This data describes a binding interaction between two proteins.

Sequence of protein 2:
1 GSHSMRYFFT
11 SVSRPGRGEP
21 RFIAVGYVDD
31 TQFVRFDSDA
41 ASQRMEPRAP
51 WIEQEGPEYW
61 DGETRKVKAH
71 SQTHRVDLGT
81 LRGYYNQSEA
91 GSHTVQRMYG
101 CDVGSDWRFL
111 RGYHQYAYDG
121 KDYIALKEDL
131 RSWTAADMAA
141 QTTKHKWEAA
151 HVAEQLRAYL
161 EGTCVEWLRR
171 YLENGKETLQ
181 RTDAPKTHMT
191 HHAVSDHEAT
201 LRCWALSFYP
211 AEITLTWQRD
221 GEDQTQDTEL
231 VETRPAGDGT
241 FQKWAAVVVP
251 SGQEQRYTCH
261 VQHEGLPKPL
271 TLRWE

Contacts between the two chains:
Residue F9 in protein 2 contacts residue L2 in protein 1 (closest heavy-atom distance 3.7 Å).
Residue Y159 in protein 2 contacts residue Y3 in protein 1 (closest heavy-atom distance 3.5 Å).
Residue Y159 in protein 2 is in contact with residue R1 in protein 1 (closest heavy-atom distance 2.6 Å).
Residue M45 in protein 2 is in contact with residue L2 in protein 1 (closest heavy-atom distance 3.4 Å).
Residue L81 in protein 2 contacts residue I10 in protein 1 (closest heavy-atom distance 3.9 Å).
Residue V152 in protein 2 is in contact with residue Y3 in protein 1 (closest heavy-atom distance 4.8 Å).
Residue E63 in protein 2 contacts residue R1 in protein 1 (closest heavy-atom distance 3.3 Å).
Residue Y59 in protein 2 contacts residue R1 in protein 1 (closest heavy-atom distance 3.9 Å).
Residue K146 in protein 2 contacts residue T8 in protein 1 (closest heavy-atom distance 4.7 Å).
Residue Y84 in protein 2 interacts with residue I10 in protein 1 (closest heavy-atom distance 3.0 Å).
Residue K66 in protein 2 is in contact with residue L2 in protein 1 (closest heavy-atom distance 2.9 Å).
Residue Q72 in protein 2 is in contact with residue Y9 in protein 1 (closest heavy-atom distance 4.7 Å).
Residue Y7 in protein 2 contacts residue R1 in protein 1 (closest heavy-atom distance 2.6 Å).
Residue H70 in protein 2 is in contact with residue Y3 in protein 1 (closest heavy-atom distance 3.3 Å).
Residue Q155 in protein 2 contacts residue N5 in protein 1 (closest heavy-atom distance 2.9 Å).
Residue D77 in protein 2 contacts residue I10 in protein 1 (closest heavy-atom distance 2.8 Å).
Residue T73 in protein 2 is in contact with residue T8 in protein 1 (closest heavy-atom distance 3.9 Å).
Residue I124 in protein 2 interacts with residue I10 in protein 1 (closest heavy-atom distance 4.6 Å).
Residue H70 in protein 2 contacts residue L2 in protein 1 (closest heavy-atom distance 4.4 Å).
Residue K66 in protein 2 interacts with residue Y3 in protein 1 (closest heavy-atom distance 3.8 Å).
Residue Y116 in protein 2 is in contact with residue T8 in protein 1 (closest heavy-atom distance 5.0 Å).
Residue T163 in protein 2 contacts residue R1 in protein 1 (closest heavy-atom distance 3.9 Å).
Residue Y7 in protein 2 is in contact with residue L2 in protein 1 (closest heavy-atom distance 3.5 Å).
Residue Y171 in protein 2 interacts with residue R1 in protein 1 (closest heavy-atom distance 2.8 Å).
Residue F33 in protein 2 is in contact with residue R1 in protein 1 (closest heavy-atom distance 4.4 Å).
Residue A150 in protein 2 contacts residue T8 in protein 1 (closest heavy-atom distance 4.7 Å).
Residue Y99 in protein 2 interacts with residue L2 in protein 1 (closest heavy-atom distance 3.5 Å).
Residue T143 in protein 2 contacts residue I10 in protein 1 (closest heavy-atom distance 3.0 Å).
Residue K66 in protein 2 is in contact with residue Q4 in protein 1 (closest heavy-atom distance 3.5 Å).
Residue M5 in protein 2 is in contact with residue R1 in protein 1 (closest heavy-atom distance 3.8 Å).
Residue W147 in protein 2 interacts with residue I10 in protein 1 (closest heavy-atom distance 3.8 Å).
Residue V76 in protein 2 contacts residue Y9 in protein 1 (closest heavy-atom distance 3.6 Å).
Residue H70 in protein 2 interacts with residue T7 in protein 1 (closest heavy-atom distance 4.3 Å).
Residue A69 in protein 2 contacts residue T7 in protein 1 (closest heavy-atom distance 4.4 Å).
Residue Q155 in protein 2 contacts residue Y3 in protein 1 (closest heavy-atom distance 3.3 Å).
Residue T73 in protein 2 interacts with residue T7 in protein 1 (closest heavy-atom distance 3.1 Å).
Residue R97 in protein 2 is in contact with residue T7 in protein 1 (closest heavy-atom distance 3.4 Å).
Residue E63 in protein 2 interacts with residue L2 in protein 1 (closest heavy-atom distance 2.9 Å).
Residue Y116 in protein 2 interacts with residue T7 in protein 1 (closest heavy-atom distance 4.0 Å).
Residue E58 in protein 2 interacts with residue R1 in protein 1 (closest heavy-atom distance 5.0 Å).
Residue W147 in protein 2 contacts residue T8 in protein 1 (closest heavy-atom distance 4.0 Å).
Residue Y99 in protein 2 interacts with residue Y3 in protein 1 (closest heavy-atom distance 3.1 Å).
Residue V152 in protein 2 interacts with residue T8 in protein 1 (closest heavy-atom distance 3.3 Å).
Residue D77 in protein 2 is in contact with residue T8 in protein 1 (closest heavy-atom distance 4.9 Å).
Residue V67 in protein 2 interacts with residue L2 in protein 1 (closest heavy-atom distance 3.5 Å).
Residue Y159 in protein 2 is in contact with residue L2 in protein 1 (closest heavy-atom distance 3.7 Å).
Residue T163 in protein 2 is in contact with residue Q4 in protein 1 (closest heavy-atom distance 3.5 Å).
Residue Y123 in protein 2 is in contact with residue I10 in protein 1 (closest heavy-atom distance 3.7 Å).
Residue Y116 in protein 2 contacts residue I10 in protein 1 (closest heavy-atom distance 4.3 Å).
Residue L156 in protein 2 contacts residue Y3 in protein 1 (closest heavy-atom distance 3.6 Å).
Residue W167 in protein 2 contacts residue R1 in protein 1 (closest heavy-atom distance 3.4 Å).
Residue T73 in protein 2 is in contact with residue Y9 in protein 1 (closest heavy-atom distance 3.9 Å).
Residue K66 in protein 2 is in contact with residue R1 in protein 1 (closest heavy-atom distance 3.8 Å).
Residue T80 in protein 2 contacts residue I10 in protein 1 (closest heavy-atom distance 4.1 Å).
Residue Y159 in protein 2 is in contact with residue Q4 in protein 1 (closest heavy-atom distance 3.5 Å).
Residue W147 in protein 2 is in contact with residue Y9 in protein 1 (closest heavy-atom distance 2.9 Å).
Residue K146 in protein 2 contacts residue I10 in protein 1 (closest heavy-atom distance 3.3 Å).
Residue D77 in protein 2 contacts residue Y9 in protein 1 (closest heavy-atom distance 3.7 Å).
Residue T143 in protein 2 is in contact with residue Y9 in protein 1 (closest heavy-atom distance 5.0 Å).
Residue K146 in protein 2 contacts residue Y9 in protein 1 (closest heavy-atom distance 3.3 Å).

Sequence of protein 1:
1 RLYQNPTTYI